Sequence of protein 2:
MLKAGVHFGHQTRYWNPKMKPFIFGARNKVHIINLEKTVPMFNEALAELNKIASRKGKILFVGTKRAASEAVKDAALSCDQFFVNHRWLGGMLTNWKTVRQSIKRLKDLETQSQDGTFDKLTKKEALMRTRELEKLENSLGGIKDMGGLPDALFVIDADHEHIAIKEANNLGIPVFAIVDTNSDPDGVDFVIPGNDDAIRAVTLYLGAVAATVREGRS

Interface contacts:
Residue R74 in protein 1 contacts residue I199 in protein 2 (closest heavy-atom distance 3.7 Å).
Residue K72 in protein 1 interacts with residue D197 in protein 2 (closest heavy-atom distance 3.8 Å).
Residue R70 in protein 1 is in contact with residue N28 in protein 2 (closest heavy-atom distance 4.0 Å).
Residue R70 in protein 1 is in contact with residue K29 in protein 2 (closest heavy-atom distance 4.5 Å).
Residue R74 in protein 1 interacts with residue R200 in protein 2 (closest heavy-atom distance 4.4 Å).
Residue R74 in protein 1 interacts with residue A198 in protein 2 (closest heavy-atom distance 3.4 Å).
Residue R70 in protein 1 is in contact with residue V30 in protein 2 (closest heavy-atom distance 3.1 Å).
Residue R70 in protein 1 interacts with residue H10 in protein 2 (closest heavy-atom distance 2.5 Å).

The following describes two proteins that form a bound complex.

Sequence of protein 1:
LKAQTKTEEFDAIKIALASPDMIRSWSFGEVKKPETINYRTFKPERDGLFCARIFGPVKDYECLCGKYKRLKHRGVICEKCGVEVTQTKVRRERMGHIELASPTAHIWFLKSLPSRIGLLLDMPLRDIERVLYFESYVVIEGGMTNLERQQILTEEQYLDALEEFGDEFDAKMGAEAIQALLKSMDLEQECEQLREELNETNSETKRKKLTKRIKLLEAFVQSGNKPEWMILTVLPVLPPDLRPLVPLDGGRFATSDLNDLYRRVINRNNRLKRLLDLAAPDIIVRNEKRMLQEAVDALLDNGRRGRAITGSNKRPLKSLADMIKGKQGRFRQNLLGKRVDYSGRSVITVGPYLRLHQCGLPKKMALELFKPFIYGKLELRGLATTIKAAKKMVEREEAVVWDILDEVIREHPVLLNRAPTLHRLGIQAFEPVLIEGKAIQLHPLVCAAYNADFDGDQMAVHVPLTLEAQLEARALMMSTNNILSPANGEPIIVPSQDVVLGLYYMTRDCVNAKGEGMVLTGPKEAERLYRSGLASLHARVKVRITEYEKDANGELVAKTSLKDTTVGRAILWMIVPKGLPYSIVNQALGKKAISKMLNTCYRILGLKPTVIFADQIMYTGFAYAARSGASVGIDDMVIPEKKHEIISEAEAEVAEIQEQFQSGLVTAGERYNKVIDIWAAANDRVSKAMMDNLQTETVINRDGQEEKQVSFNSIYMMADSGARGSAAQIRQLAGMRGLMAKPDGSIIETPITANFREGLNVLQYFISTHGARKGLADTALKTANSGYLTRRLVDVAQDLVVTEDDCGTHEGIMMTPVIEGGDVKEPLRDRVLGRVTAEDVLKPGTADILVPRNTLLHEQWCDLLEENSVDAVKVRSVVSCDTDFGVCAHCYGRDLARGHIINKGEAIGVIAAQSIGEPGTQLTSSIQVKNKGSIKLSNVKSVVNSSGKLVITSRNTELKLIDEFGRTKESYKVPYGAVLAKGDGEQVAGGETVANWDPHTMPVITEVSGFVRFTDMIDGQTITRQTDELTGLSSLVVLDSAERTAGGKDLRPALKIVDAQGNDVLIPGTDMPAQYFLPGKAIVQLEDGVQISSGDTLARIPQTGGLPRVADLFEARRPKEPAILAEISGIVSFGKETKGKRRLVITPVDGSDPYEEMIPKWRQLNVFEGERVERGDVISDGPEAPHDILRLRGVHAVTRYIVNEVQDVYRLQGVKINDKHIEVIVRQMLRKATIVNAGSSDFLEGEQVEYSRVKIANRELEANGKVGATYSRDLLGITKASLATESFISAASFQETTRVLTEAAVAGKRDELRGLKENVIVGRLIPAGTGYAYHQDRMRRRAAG